Sequence of protein 2:
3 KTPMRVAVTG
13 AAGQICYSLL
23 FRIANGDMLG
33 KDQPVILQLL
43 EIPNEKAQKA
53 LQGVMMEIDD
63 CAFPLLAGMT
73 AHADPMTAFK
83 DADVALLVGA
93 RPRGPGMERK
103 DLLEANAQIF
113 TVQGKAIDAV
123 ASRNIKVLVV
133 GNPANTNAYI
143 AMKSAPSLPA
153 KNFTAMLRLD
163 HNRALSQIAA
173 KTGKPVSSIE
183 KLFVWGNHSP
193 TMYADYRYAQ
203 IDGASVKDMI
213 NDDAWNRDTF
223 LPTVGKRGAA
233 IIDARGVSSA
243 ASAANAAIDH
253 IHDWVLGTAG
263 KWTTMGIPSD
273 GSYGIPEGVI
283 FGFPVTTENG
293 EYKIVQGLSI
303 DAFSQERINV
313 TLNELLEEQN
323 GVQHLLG

Contacts between the two chains:
Residue N247 in protein 1 is in contact with residue C63 in protein 2 (closest heavy-atom distance 3.4 Å).
Residue Y19 in protein 1 is in contact with residue A242 in protein 2 (closest heavy-atom distance 3.4 Å).
Residue M58 in protein 1 interacts with residue A236 in protein 2 (closest heavy-atom distance 3.7 Å).
Residue A64 in protein 1 interacts with residue V178 in protein 2 (closest heavy-atom distance 3.7 Å).
Residue R165 in protein 1 is in contact with residue D62 in protein 2 (closest heavy-atom distance 3.6 Å).
Residue S168 in protein 1 interacts with residue D61 in protein 2 (closest heavy-atom distance 3.3 Å).
Residue A243 in protein 1 interacts with residue E59 in protein 2 (closest heavy-atom distance 3.5 Å).
Residue E59 in protein 1 is in contact with residue A243 in protein 2 (closest heavy-atom distance 3.5 Å).
Residue R237 in protein 1 contacts residue A52 in protein 2 (closest heavy-atom distance 3.8 Å).
Residue M58 in protein 1 contacts residue R229 in protein 2 (closest heavy-atom distance 3.3 Å).
Residue V56 in protein 1 is in contact with residue R237 in protein 2 (closest heavy-atom distance 3.8 Å).
Residue F23 in protein 1 contacts residue A243 in protein 2 (closest heavy-atom distance 3.4 Å).
Residue D61 in protein 1 interacts with residue S168 in protein 2 (closest heavy-atom distance 3.3 Å).
Residue C63 in protein 1 is in contact with residue N247 in protein 2 (closest heavy-atom distance 3.4 Å).
Residue S20 in protein 1 contacts residue Y19 in protein 2 (closest heavy-atom distance 3.8 Å).
Residue I233 in protein 1 contacts residue D62 in protein 2 (closest heavy-atom distance 3.8 Å).
Residue N27 in protein 1 interacts with residue R24 in protein 2 (closest heavy-atom distance 3.6 Å).
Residue R229 in protein 1 is in contact with residue D62 in protein 2 (closest heavy-atom distance 2.7 Å).
Residue E59 in protein 1 is in contact with residue S241 in protein 2 (closest heavy-atom distance 3.3 Å).
Residue S244 in protein 1 interacts with residue E59 in protein 2 (closest heavy-atom distance 2.8 Å).
Residue A236 in protein 1 is in contact with residue G55 in protein 2 (closest heavy-atom distance 3.7 Å).
Residue G55 in protein 1 is in contact with residue A236 in protein 2 (closest heavy-atom distance 3.7 Å).
Residue R237 in protein 1 interacts with residue V56 in protein 2 (closest heavy-atom distance 3.8 Å).
Residue A243 in protein 1 interacts with residue F23 in protein 2 (closest heavy-atom distance 3.4 Å).
Residue A236 in protein 1 contacts residue A52 in protein 2 (closest heavy-atom distance 3.5 Å).
Residue R24 in protein 1 is in contact with residue N27 in protein 2 (closest heavy-atom distance 3.6 Å).
Residue V178 in protein 1 interacts with residue A64 in protein 2 (closest heavy-atom distance 3.7 Å).
Residue A243 in protein 1 contacts residue Y19 in protein 2 (closest heavy-atom distance 2.8 Å).
Residue C63 in protein 1 is in contact with residue S244 in protein 2 (closest heavy-atom distance 3.9 Å).
Residue G55 in protein 1 contacts residue R237 in protein 2 (closest heavy-atom distance 3.7 Å).
Residue A52 in protein 1 interacts with residue A236 in protein 2 (closest heavy-atom distance 3.5 Å).
Residue N164 in protein 1 is in contact with residue D62 in protein 2 (closest heavy-atom distance 3.2 Å).
Residue D62 in protein 1 contacts residue N164 in protein 2 (closest heavy-atom distance 3.2 Å).
Residue A236 in protein 1 interacts with residue M58 in protein 2 (closest heavy-atom distance 3.7 Å).
Residue E59 in protein 1 interacts with residue A242 in protein 2 (closest heavy-atom distance 3.8 Å).
Residue N27 in protein 1 interacts with residue D29 in protein 2 (closest heavy-atom distance 3.4 Å).
Residue D62 in protein 1 interacts with residue I233 in protein 2 (closest heavy-atom distance 3.8 Å).
Residue R237 in protein 1 interacts with residue G55 in protein 2 (closest heavy-atom distance 3.7 Å).
Residue D62 in protein 1 interacts with residue S168 in protein 2 (closest heavy-atom distance 3.0 Å).
Residue R229 in protein 1 interacts with residue M58 in protein 2 (closest heavy-atom distance 3.3 Å).
Residue S241 in protein 1 contacts residue E59 in protein 2 (closest heavy-atom distance 3.3 Å).
Residue Y19 in protein 1 is in contact with residue R237 in protein 2 (closest heavy-atom distance 3.4 Å).
Residue N247 in protein 1 is in contact with residue F65 in protein 2 (closest heavy-atom distance 3.7 Å).
Residue A242 in protein 1 contacts residue E59 in protein 2 (closest heavy-atom distance 3.8 Å).
Residue A242 in protein 1 interacts with residue Y19 in protein 2 (closest heavy-atom distance 3.4 Å).
Residue A52 in protein 1 is in contact with residue R237 in protein 2 (closest heavy-atom distance 3.8 Å).
Residue E59 in protein 1 interacts with residue R237 in protein 2 (closest heavy-atom distance 3.1 Å).
Residue D29 in protein 1 is in contact with residue N27 in protein 2 (closest heavy-atom distance 3.4 Å).
Residue Y19 in protein 1 interacts with residue S20 in protein 2 (closest heavy-atom distance 3.8 Å).
Residue S244 in protein 1 contacts residue C63 in protein 2 (closest heavy-atom distance 3.9 Å).
Residue A236 in protein 1 interacts with residue K51 in protein 2 (closest heavy-atom distance 3.6 Å).
Residue R237 in protein 1 is in contact with residue Y19 in protein 2 (closest heavy-atom distance 3.4 Å).
Residue E59 in protein 1 interacts with residue S244 in protein 2 (closest heavy-atom distance 2.8 Å).
Residue K51 in protein 1 is in contact with residue A236 in protein 2 (closest heavy-atom distance 3.6 Å).
Residue R237 in protein 1 interacts with residue E59 in protein 2 (closest heavy-atom distance 3.1 Å).
Residue F65 in protein 1 is in contact with residue N247 in protein 2 (closest heavy-atom distance 3.7 Å).
Residue Y19 in protein 1 is in contact with residue A243 in protein 2 (closest heavy-atom distance 2.8 Å).
Residue S168 in protein 1 is in contact with residue D62 in protein 2 (closest heavy-atom distance 3.0 Å).
Residue D62 in protein 1 interacts with residue R229 in protein 2 (closest heavy-atom distance 2.7 Å).
Residue D62 in protein 1 is in contact with residue R165 in protein 2 (closest heavy-atom distance 3.6 Å).

The following describes two proteins that form a bound complex.

Sequence of protein 1:
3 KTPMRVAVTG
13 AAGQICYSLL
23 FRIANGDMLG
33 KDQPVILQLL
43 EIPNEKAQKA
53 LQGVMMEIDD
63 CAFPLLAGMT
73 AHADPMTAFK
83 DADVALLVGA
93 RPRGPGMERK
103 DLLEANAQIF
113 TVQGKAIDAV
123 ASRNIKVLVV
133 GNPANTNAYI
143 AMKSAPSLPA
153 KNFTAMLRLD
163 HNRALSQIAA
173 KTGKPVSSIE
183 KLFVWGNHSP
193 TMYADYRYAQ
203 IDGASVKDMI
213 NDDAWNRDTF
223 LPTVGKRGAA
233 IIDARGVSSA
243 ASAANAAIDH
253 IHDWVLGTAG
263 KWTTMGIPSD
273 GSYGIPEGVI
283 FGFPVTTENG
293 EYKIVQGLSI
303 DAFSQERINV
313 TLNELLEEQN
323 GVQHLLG